Sequence of protein 1:
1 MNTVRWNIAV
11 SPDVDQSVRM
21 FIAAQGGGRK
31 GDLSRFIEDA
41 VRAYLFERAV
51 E

Sequence of protein 2:
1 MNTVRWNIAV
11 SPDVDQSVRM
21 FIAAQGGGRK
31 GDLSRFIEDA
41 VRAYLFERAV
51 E

These two protein chains interact to form a complex.

Contacts between the two chains:
Residue T3 in protein 2 contacts residue V10 in protein 1 (closest heavy-atom distance 3.8 Å).
Residue W6 in protein 2 interacts with residue I8 in protein 1 (closest heavy-atom distance 2.5 Å).
Residue W6 in protein 2 interacts with residue D15 in protein 1 (closest heavy-atom distance 4.0 Å).
Residue S34 in protein 2 contacts residue A9 in protein 1 (closest heavy-atom distance 4.1 Å).
Residue S34 in protein 2 interacts with residue I8 in protein 1 (closest heavy-atom distance 4.0 Å).
Residue I37 in protein 2 interacts with residue I8 in protein 1 (closest heavy-atom distance 3.7 Å).
Residue P12 in protein 2 interacts with residue N2 in protein 1 (closest heavy-atom distance 3.9 Å).
Residue A9 in protein 2 is in contact with residue R5 in protein 1 (closest heavy-atom distance 4.4 Å).
Residue N7 in protein 2 contacts residue N7 in protein 1 (closest heavy-atom distance 3.9 Å).
Residue W6 in protein 2 interacts with residue V10 in protein 1 (closest heavy-atom distance 3.0 Å).
Residue D15 in protein 2 interacts with residue W6 in protein 1 (closest heavy-atom distance 4.0 Å).
Residue S11 in protein 2 is in contact with residue V4 in protein 1 (closest heavy-atom distance 4.0 Å).
Residue I37 in protein 2 is in contact with residue I37 in protein 1 (closest heavy-atom distance 3.3 Å).
Residue V10 in protein 2 interacts with residue E38 in protein 1 (closest heavy-atom distance 3.8 Å).
Residue F36 in protein 2 contacts residue V41 in protein 1 (closest heavy-atom distance 3.9 Å).
Residue W6 in protein 2 is in contact with residue W6 in protein 1 (closest heavy-atom distance 4.2 Å).
Residue V4 in protein 2 contacts residue I8 in protein 1 (closest heavy-atom distance 4.2 Å).
Residue V4 in protein 2 is in contact with residue P12 in protein 1 (closest heavy-atom distance 3.2 Å).
Residue W6 in protein 2 is in contact with residue V18 in protein 1 (closest heavy-atom distance 4.0 Å).
Residue F36 in protein 2 contacts residue W6 in protein 1 (closest heavy-atom distance 4.4 Å).
Residue I8 in protein 2 interacts with residue R5 in protein 1 (closest heavy-atom distance 3.7 Å).
Residue I8 in protein 2 contacts residue V4 in protein 1 (closest heavy-atom distance 4.2 Å).
Residue V4 in protein 2 interacts with residue V10 in protein 1 (closest heavy-atom distance 2.6 Å).
Residue V18 in protein 2 interacts with residue L45 in protein 1 (closest heavy-atom distance 4.0 Å).
Residue W6 in protein 2 is in contact with residue V14 in protein 1 (closest heavy-atom distance 3.6 Å).
Residue N2 in protein 2 is in contact with residue P12 in protein 1 (closest heavy-atom distance 3.9 Å).
Residue V10 in protein 2 is in contact with residue V4 in protein 1 (closest heavy-atom distance 2.6 Å).
Residue A9 in protein 2 interacts with residue S34 in protein 1 (closest heavy-atom distance 4.0 Å).
Residue V41 in protein 2 interacts with residue F36 in protein 1 (closest heavy-atom distance 3.9 Å).
Residue V10 in protein 2 contacts residue T3 in protein 1 (closest heavy-atom distance 3.8 Å).
Residue E38 in protein 2 contacts residue S11 in protein 1 (closest heavy-atom distance 3.1 Å).
Residue A9 in protein 2 contacts residue V4 in protein 1 (closest heavy-atom distance 3.0 Å).
Residue S17 in protein 2 contacts residue L45 in protein 1 (closest heavy-atom distance 3.0 Å).
Residue V4 in protein 2 interacts with residue S11 in protein 1 (closest heavy-atom distance 4.0 Å).
Residue I8 in protein 2 interacts with residue I37 in protein 1 (closest heavy-atom distance 3.6 Å).
Residue L45 in protein 2 contacts residue S17 in protein 1 (closest heavy-atom distance 3.0 Å).
Residue A9 in protein 2 contacts residue W6 in protein 1 (closest heavy-atom distance 4.0 Å).
Residue V18 in protein 2 interacts with residue W6 in protein 1 (closest heavy-atom distance 4.0 Å).
Residue R5 in protein 2 contacts residue I8 in protein 1 (closest heavy-atom distance 3.7 Å).
Residue V10 in protein 2 is in contact with residue W6 in protein 1 (closest heavy-atom distance 3.0 Å).
Residue W6 in protein 2 interacts with residue F36 in protein 1 (closest heavy-atom distance 4.4 Å).
Residue V4 in protein 2 is in contact with residue A9 in protein 1 (closest heavy-atom distance 3.0 Å).
Residue I8 in protein 2 is in contact with residue W6 in protein 1 (closest heavy-atom distance 2.5 Å).
Residue N7 in protein 2 interacts with residue W6 in protein 1 (closest heavy-atom distance 3.9 Å).
Residue V14 in protein 2 interacts with residue E38 in protein 1 (closest heavy-atom distance 4.4 Å).
Residue R48 in protein 2 is in contact with residue F21 in protein 1 (closest heavy-atom distance 3.7 Å).
Residue V14 in protein 2 contacts residue W6 in protein 1 (closest heavy-atom distance 3.7 Å).
Residue I8 in protein 2 contacts residue I8 in protein 1 (closest heavy-atom distance 4.0 Å).
Residue W6 in protein 2 interacts with residue A9 in protein 1 (closest heavy-atom distance 4.0 Å).
Residue S11 in protein 2 is in contact with residue E38 in protein 1 (closest heavy-atom distance 3.1 Å).
Residue W6 in protein 2 is in contact with residue L33 in protein 1 (closest heavy-atom distance 3.8 Å).
Residue L33 in protein 2 interacts with residue W6 in protein 1 (closest heavy-atom distance 3.7 Å).
Residue F21 in protein 2 interacts with residue R48 in protein 1 (closest heavy-atom distance 3.6 Å).
Residue I8 in protein 2 is in contact with residue S34 in protein 1 (closest heavy-atom distance 4.0 Å).
Residue Y44 in protein 2 is in contact with residue Y44 in protein 1 (closest heavy-atom distance 3.0 Å).
Residue R5 in protein 2 interacts with residue A9 in protein 1 (closest heavy-atom distance 4.4 Å).
Residue P12 in protein 2 is in contact with residue V4 in protein 1 (closest heavy-atom distance 3.3 Å).
Residue W6 in protein 2 contacts residue N7 in protein 1 (closest heavy-atom distance 3.9 Å).
Residue E38 in protein 2 interacts with residue V10 in protein 1 (closest heavy-atom distance 3.8 Å).
Residue L45 in protein 2 contacts residue V18 in protein 1 (closest heavy-atom distance 4.0 Å).